Sequence of chain B:
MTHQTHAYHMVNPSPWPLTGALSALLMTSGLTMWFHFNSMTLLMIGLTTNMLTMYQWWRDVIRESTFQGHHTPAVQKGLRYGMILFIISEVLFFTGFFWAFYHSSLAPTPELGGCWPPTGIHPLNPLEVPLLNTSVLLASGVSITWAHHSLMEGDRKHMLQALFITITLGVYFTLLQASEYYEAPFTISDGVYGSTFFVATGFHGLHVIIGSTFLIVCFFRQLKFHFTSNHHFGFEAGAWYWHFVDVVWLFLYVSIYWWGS

Residue-level contacts at the interface:
Residue T19 in chain B is in contact with residue C39 in chain A (closest heavy-atom distance 3.8 Å).
Residue L26 in chain B contacts residue G42 in chain A (closest heavy-atom distance 3.8 Å).
Residue F37 in chain B is in contact with residue W52 in chain A (closest heavy-atom distance 4.0 Å).
Residue T48 in chain B is in contact with residue L38 in chain A (closest heavy-atom distance 4.0 Å).
Residue M33 in chain B contacts residue C49 in chain A (closest heavy-atom distance 4.0 Å).
Residue K224 in chain B contacts residue V5 in chain A (closest heavy-atom distance 3.8 Å).
Residue F67 in chain B interacts with residue V5 in chain A (closest heavy-atom distance 4.2 Å).
Residue W16 in chain B contacts residue T35 in chain A (closest heavy-atom distance 4.2 Å).
Residue T49 in chain B is in contact with residue L38 in chain A (closest heavy-atom distance 3.5 Å).
Residue Q68 in chain B is in contact with residue V20 in chain A (closest heavy-atom distance 4.0 Å).
Residue D60 in chain B is in contact with residue V20 in chain A (closest heavy-atom distance 4.1 Å).
Residue S29 in chain B is in contact with residue S46 in chain A (closest heavy-atom distance 4.2 Å).
Residue Q56 in chain B contacts residue L31 in chain A (closest heavy-atom distance 3.5 Å).
Residue F225 in chain B interacts with residue N3 in chain A (closest heavy-atom distance 3.3 Å).
Residue T19 in chain B is in contact with residue M36 in chain A (closest heavy-atom distance 4.1 Å).
Residue R63 in chain B is in contact with residue F12 in chain A (closest heavy-atom distance 3.3 Å).
Residue L22 in chain B is in contact with residue C39 in chain A (closest heavy-atom distance 4.2 Å).
Residue R63 in chain B contacts residue G24 in chain A (closest heavy-atom distance 4.0 Å).
Residue R63 in chain B is in contact with residue V20 in chain A (closest heavy-atom distance 2.7 Å).
Residue F67 in chain B interacts with residue Q13 in chain A (closest heavy-atom distance 3.1 Å).
Residue F67 in chain B interacts with residue K8 in chain A (closest heavy-atom distance 3.4 Å).
Residue L42 in chain B is in contact with residue Y45 in chain A (closest heavy-atom distance 3.3 Å).
Residue P13 in chain B is in contact with residue H21 in chain A (closest heavy-atom distance 3.4 Å).
Residue L52 in chain B contacts residue L31 in chain A (closest heavy-atom distance 4.1 Å).
Residue T19 in chain B is in contact with residue T35 in chain A (closest heavy-atom distance 3.6 Å).
Residue P15 in chain B contacts residue H21 in chain A (closest heavy-atom distance 3.7 Å).
Residue L223 in chain B interacts with residue F1 in chain A (closest heavy-atom distance 3.6 Å).
Residue R63 in chain B contacts residue D28 in chain A (closest heavy-atom distance 2.7 Å).
Residue R63 in chain B contacts residue L22 in chain A (closest heavy-atom distance 4.1 Å).
Residue T49 in chain B is in contact with residue C39 in chain A (closest heavy-atom distance 3.6 Å).
Residue Q56 in chain B interacts with residue Y32 in chain A (closest heavy-atom distance 3.8 Å).
Residue T41 in chain B contacts residue Y45 in chain A (closest heavy-atom distance 3.6 Å).
Residue W16 in chain B interacts with residue Y32 in chain A (closest heavy-atom distance 4.1 Å).
Residue Q68 in chain B contacts residue F12 in chain A (closest heavy-atom distance 3.2 Å).
Residue F67 in chain B interacts with residue Q9 in chain A (closest heavy-atom distance 3.2 Å).
Residue R59 in chain B contacts residue L31 in chain A (closest heavy-atom distance 4.1 Å).
Residue Y55 in chain B interacts with residue L31 in chain A (closest heavy-atom distance 3.6 Å).
Residue N12 in chain B contacts residue V20 in chain A (closest heavy-atom distance 3.0 Å).
Residue R63 in chain B interacts with residue H21 in chain A (closest heavy-atom distance 3.9 Å).
Residue R156 in chain B contacts residue F1 in chain A (closest heavy-atom distance 3.7 Å).
Residue R59 in chain B is in contact with residue D28 in chain A (closest heavy-atom distance 3.8 Å).
Residue E64 in chain B interacts with residue V20 in chain A (closest heavy-atom distance 3.8 Å).
Residue L26 in chain B is in contact with residue T43 in chain A (closest heavy-atom distance 3.7 Å).
Residue F225 in chain B is in contact with residue V5 in chain A (closest heavy-atom distance 3.8 Å).
Residue F225 in chain B contacts residue E2 in chain A (closest heavy-atom distance 3.7 Å).
Residue N12 in chain B is in contact with residue P19 in chain A (closest heavy-atom distance 3.8 Å).
Residue L52 in chain B interacts with residue L38 in chain A (closest heavy-atom distance 3.7 Å).
Residue Q56 in chain B contacts residue T35 in chain A (closest heavy-atom distance 3.1 Å).
Residue L22 in chain B contacts residue T43 in chain A (closest heavy-atom distance 3.7 Å).
Residue P15 in chain B interacts with residue Y32 in chain A (closest heavy-atom distance 3.7 Å).
Residue F225 in chain B interacts with residue F1 in chain A (closest heavy-atom distance 4.0 Å).
Residue D60 in chain B is in contact with residue H21 in chain A (closest heavy-atom distance 3.3 Å).
Residue W16 in chain B is in contact with residue H21 in chain A (closest heavy-atom distance 4.0 Å).
Residue T66 in chain B contacts residue Q9 in chain A (closest heavy-atom distance 3.5 Å).
Residue F67 in chain B interacts with residue F12 in chain A (closest heavy-atom distance 3.5 Å).
Residue L52 in chain B interacts with residue T35 in chain A (closest heavy-atom distance 3.6 Å).
Residue K224 in chain B contacts residue E2 in chain A (closest heavy-atom distance 3.9 Å).
Residue R59 in chain B is in contact with residue H21 in chain A (closest heavy-atom distance 3.3 Å).
Residue L42 in chain B interacts with residue S46 in chain A (closest heavy-atom distance 3.8 Å).
Residue F37 in chain B is in contact with residue A53 in chain A (closest heavy-atom distance 4.0 Å).

Sequence of chain A:
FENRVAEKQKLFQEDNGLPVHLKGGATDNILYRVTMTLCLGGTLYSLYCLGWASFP

The following describes two proteins that form a bound complex.